Sequence of chain A:
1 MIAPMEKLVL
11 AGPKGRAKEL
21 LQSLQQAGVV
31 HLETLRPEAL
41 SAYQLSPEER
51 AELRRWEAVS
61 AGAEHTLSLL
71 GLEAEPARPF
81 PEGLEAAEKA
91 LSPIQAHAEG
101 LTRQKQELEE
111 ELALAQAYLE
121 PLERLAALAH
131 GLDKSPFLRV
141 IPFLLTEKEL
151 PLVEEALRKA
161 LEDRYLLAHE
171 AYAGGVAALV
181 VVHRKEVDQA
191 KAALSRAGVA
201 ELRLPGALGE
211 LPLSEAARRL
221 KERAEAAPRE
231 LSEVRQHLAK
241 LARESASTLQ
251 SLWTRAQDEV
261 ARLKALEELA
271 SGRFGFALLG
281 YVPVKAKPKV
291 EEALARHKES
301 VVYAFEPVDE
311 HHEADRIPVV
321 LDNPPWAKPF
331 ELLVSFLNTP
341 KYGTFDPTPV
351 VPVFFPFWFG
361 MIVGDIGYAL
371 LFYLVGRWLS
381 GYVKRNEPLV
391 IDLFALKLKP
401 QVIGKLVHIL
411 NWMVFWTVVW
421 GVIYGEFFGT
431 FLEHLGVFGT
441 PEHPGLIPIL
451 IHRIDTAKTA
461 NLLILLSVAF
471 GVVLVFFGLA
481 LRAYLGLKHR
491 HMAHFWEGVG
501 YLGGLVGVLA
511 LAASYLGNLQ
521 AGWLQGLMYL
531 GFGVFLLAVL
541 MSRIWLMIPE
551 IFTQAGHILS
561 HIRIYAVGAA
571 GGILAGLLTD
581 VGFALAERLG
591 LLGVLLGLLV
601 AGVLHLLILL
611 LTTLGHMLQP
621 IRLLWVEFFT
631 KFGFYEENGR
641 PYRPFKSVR

This data describes a binding interaction between two proteins.

Sequence of chain B:
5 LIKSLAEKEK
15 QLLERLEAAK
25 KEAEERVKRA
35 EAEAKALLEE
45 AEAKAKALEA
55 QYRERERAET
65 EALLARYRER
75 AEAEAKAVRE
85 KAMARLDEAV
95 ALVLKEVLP

Interface contacts:
Residue G131 in chain A contacts residue E13 in chain B (closest heavy-atom distance 3.4 Å).
Residue H130 in chain A interacts with residue A10 in chain B (closest heavy-atom distance 4.5 Å).
Residue L128 in chain A is in contact with residue I6 in chain B (closest heavy-atom distance 3.3 Å).
Residue A127 in chain A is in contact with residue I6 in chain B (closest heavy-atom distance 3.7 Å).
Residue G131 in chain A is in contact with residue A10 in chain B (closest heavy-atom distance 3.6 Å).
Residue G131 in chain A interacts with residue L9 in chain B (closest heavy-atom distance 3.4 Å).
Residue A129 in chain A is in contact with residue I6 in chain B (closest heavy-atom distance 4.8 Å).
Residue L128 in chain A contacts residue L5 in chain B (closest heavy-atom distance 4.3 Å).
Residue L132 in chain A interacts with residue L9 in chain B (closest heavy-atom distance 4.8 Å).
Residue G131 in chain A interacts with residue I6 in chain B (closest heavy-atom distance 3.5 Å).
Residue S135 in chain A is in contact with residue E13 in chain B (closest heavy-atom distance 4.1 Å).
Residue H130 in chain A contacts residue I6 in chain B (closest heavy-atom distance 3.7 Å).